Sequence of chain B:
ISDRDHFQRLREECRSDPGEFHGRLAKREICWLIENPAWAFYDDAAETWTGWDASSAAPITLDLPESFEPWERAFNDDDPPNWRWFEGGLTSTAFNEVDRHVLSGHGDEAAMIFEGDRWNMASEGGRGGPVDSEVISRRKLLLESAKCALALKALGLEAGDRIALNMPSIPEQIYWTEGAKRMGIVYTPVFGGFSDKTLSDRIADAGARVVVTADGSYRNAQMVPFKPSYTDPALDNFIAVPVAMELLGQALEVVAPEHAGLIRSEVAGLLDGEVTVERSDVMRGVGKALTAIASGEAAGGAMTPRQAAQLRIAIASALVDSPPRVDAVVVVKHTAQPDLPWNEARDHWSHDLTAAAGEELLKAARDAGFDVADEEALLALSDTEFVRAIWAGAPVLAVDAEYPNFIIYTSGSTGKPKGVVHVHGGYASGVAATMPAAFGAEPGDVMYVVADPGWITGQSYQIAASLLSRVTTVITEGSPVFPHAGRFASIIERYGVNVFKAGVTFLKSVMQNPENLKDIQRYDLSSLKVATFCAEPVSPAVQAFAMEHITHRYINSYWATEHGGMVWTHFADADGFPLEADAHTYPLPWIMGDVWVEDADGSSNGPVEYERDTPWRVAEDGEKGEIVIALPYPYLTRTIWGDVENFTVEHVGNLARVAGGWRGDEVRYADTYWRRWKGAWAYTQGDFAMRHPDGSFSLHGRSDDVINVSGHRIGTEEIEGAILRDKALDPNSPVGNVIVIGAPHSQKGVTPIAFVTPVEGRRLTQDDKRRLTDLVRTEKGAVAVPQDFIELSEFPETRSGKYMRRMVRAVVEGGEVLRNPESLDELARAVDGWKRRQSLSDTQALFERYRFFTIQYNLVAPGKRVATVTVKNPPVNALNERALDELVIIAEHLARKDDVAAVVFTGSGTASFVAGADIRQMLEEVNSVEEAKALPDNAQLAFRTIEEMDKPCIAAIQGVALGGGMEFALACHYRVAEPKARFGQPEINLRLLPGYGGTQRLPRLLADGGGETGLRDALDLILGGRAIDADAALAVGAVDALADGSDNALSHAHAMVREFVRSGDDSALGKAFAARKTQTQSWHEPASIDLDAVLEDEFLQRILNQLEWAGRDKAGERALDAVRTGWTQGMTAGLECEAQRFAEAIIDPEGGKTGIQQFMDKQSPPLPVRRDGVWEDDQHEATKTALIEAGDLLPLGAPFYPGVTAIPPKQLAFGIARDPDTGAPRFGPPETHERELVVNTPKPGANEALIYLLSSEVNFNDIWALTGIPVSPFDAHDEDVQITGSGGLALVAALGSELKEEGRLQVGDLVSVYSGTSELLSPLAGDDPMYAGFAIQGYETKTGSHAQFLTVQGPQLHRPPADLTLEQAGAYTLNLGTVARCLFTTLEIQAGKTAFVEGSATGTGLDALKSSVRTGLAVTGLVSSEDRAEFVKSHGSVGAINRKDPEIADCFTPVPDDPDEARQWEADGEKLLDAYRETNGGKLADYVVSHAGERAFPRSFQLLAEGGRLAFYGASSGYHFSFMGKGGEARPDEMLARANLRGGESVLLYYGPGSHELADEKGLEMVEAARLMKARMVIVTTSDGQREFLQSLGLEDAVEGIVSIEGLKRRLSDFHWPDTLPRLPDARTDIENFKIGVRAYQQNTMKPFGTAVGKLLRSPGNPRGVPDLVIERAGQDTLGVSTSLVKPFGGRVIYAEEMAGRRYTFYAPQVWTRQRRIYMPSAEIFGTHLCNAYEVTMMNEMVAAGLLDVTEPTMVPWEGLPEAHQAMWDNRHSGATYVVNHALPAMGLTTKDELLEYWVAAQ

Contacts between the two chains:
Residue K1340 in chain A contacts residue D1087 in chain B (closest heavy-atom distance 2.8 Å).
Residue Y1241 in chain A is in contact with residue N898 in chain B (closest heavy-atom distance 3.2 Å).
Residue T950 in chain A interacts with residue L1345 in chain B (closest heavy-atom distance 3.4 Å).
Residue D1367 in chain A interacts with residue Y1774 in chain B (closest heavy-atom distance 3.5 Å).
Residue G1085 in chain A is in contact with residue K1340 in chain B (closest heavy-atom distance 3.4 Å).
Residue Q801 in chain A is in contact with residue D1403 in chain B (closest heavy-atom distance 3.1 Å).
Residue Y1774 in chain A interacts with residue D1367 in chain B (closest heavy-atom distance 3.6 Å).
Residue E1342 in chain A interacts with residue E1359 in chain B (closest heavy-atom distance 3.4 Å).
Residue G1085 in chain A is in contact with residue S1337 in chain B (closest heavy-atom distance 3.4 Å).
Residue G1366 in chain A interacts with residue P1369 in chain B (closest heavy-atom distance 3.5 Å).
Residue Q1346 in chain A is in contact with residue G949 in chain B (closest heavy-atom distance 2.7 Å).
Residue K1340 in chain A is in contact with residue A1083 in chain B (closest heavy-atom distance 3.0 Å).
Residue S1337 in chain A interacts with residue G1085 in chain B (closest heavy-atom distance 3.5 Å).
Residue G1343 in chain A contacts residue T950 in chain B (closest heavy-atom distance 2.8 Å).
Residue E1837 in chain A is in contact with residue R889 in chain B (closest heavy-atom distance 2.5 Å).
Residue P1369 in chain A is in contact with residue G1366 in chain B (closest heavy-atom distance 3.6 Å).
Residue R889 in chain A contacts residue E1837 in chain B (closest heavy-atom distance 3.2 Å).
Residue P1700 in chain A is in contact with residue A1784 in chain B (closest heavy-atom distance 3.5 Å).
Residue D1087 in chain A contacts residue K1340 in chain B (closest heavy-atom distance 2.3 Å).
Residue K1020 in chain A contacts residue E1341 in chain B (closest heavy-atom distance 3.5 Å).
Residue L1345 in chain A is in contact with residue T950 in chain B (closest heavy-atom distance 3.5 Å).
Residue P1395 in chain A interacts with residue L1361 in chain B (closest heavy-atom distance 3.4 Å).
Residue R805 in chain A contacts residue D1403 in chain B (closest heavy-atom distance 2.9 Å).
Residue R1098 in chain A contacts residue A1246 in chain B (closest heavy-atom distance 3.5 Å).
Residue G1243 in chain A interacts with residue S1091 in chain B (closest heavy-atom distance 3.2 Å).
Residue E1837 in chain A is in contact with residue Q884 in chain B (closest heavy-atom distance 3.5 Å).
Residue D1833 in chain A interacts with residue R889 in chain B (closest heavy-atom distance 3.0 Å).
Residue V1244 in chain A contacts residue R1098 in chain B (closest heavy-atom distance 3.4 Å).
Residue G949 in chain A contacts residue Q1346 in chain B (closest heavy-atom distance 2.7 Å).
Residue A1083 in chain A is in contact with residue K1340 in chain B (closest heavy-atom distance 3.3 Å).
Residue P1363 in chain A contacts residue Y1774 in chain B (closest heavy-atom distance 3.3 Å).
Residue K1340 in chain A interacts with residue K1020 in chain B (closest heavy-atom distance 2.6 Å).
Residue N898 in chain A interacts with residue Y1241 in chain B (closest heavy-atom distance 3.5 Å).
Residue R1098 in chain A interacts with residue V1244 in chain B (closest heavy-atom distance 2.8 Å).
Residue S1091 in chain A contacts residue G1243 in chain B (closest heavy-atom distance 3.3 Å).
Residue L1361 in chain A interacts with residue N1287 in chain B (closest heavy-atom distance 3.1 Å).
Residue L886 in chain A contacts residue L1836 in chain B (closest heavy-atom distance 3.6 Å).
Residue E1342 in chain A contacts residue L1361 in chain B (closest heavy-atom distance 3.5 Å).
Residue K1340 in chain A contacts residue E1018 in chain B (closest heavy-atom distance 2.7 Å).
Residue P1363 in chain A is in contact with residue R1344 in chain B (closest heavy-atom distance 3.4 Å).
Residue D1403 in chain A contacts residue Q801 in chain B (closest heavy-atom distance 3.1 Å).
Residue S1362 in chain A contacts residue E1342 in chain B (closest heavy-atom distance 3.5 Å).
Residue E1338 in chain A contacts residue N1287 in chain B (closest heavy-atom distance 3.6 Å).
Residue E1341 in chain A contacts residue K1020 in chain B (closest heavy-atom distance 3.4 Å).
Residue N1287 in chain A is in contact with residue L1361 in chain B (closest heavy-atom distance 3.4 Å).
Residue K1020 in chain A is in contact with residue K1340 in chain B (closest heavy-atom distance 3.3 Å).
Residue L1836 in chain A contacts residue L886 in chain B (closest heavy-atom distance 3.5 Å).
Residue S1086 in chain A interacts with residue L1335 in chain B (closest heavy-atom distance 3.2 Å).
Residue D1403 in chain A interacts with residue R805 in chain B (closest heavy-atom distance 2.5 Å).
Residue K1340 in chain A interacts with residue G1085 in chain B (closest heavy-atom distance 3.2 Å).
Residue R889 in chain A is in contact with residue D1833 in chain B (closest heavy-atom distance 2.9 Å).
Residue T950 in chain A is in contact with residue G1343 in chain B (closest heavy-atom distance 2.8 Å).
Residue E1018 in chain A contacts residue K1340 in chain B (closest heavy-atom distance 2.9 Å).
Residue N1287 in chain A interacts with residue N1287 in chain B (closest heavy-atom distance 2.8 Å).
Residue G1243 in chain A interacts with residue H1094 in chain B (closest heavy-atom distance 3.2 Å).
Residue L880 in chain A interacts with residue Y1838 in chain B (closest heavy-atom distance 3.2 Å).
Residue G1243 in chain A contacts residue L1090 in chain B (closest heavy-atom distance 3.5 Å).
Residue H1094 in chain A is in contact with residue G1243 in chain B (closest heavy-atom distance 3.0 Å).
Residue Y1774 in chain A interacts with residue P1363 in chain B (closest heavy-atom distance 3.2 Å).
Residue L1335 in chain A interacts with residue S1086 in chain B (closest heavy-atom distance 3.3 Å).

This data describes a binding interaction between two proteins.

Sequence of chain A:
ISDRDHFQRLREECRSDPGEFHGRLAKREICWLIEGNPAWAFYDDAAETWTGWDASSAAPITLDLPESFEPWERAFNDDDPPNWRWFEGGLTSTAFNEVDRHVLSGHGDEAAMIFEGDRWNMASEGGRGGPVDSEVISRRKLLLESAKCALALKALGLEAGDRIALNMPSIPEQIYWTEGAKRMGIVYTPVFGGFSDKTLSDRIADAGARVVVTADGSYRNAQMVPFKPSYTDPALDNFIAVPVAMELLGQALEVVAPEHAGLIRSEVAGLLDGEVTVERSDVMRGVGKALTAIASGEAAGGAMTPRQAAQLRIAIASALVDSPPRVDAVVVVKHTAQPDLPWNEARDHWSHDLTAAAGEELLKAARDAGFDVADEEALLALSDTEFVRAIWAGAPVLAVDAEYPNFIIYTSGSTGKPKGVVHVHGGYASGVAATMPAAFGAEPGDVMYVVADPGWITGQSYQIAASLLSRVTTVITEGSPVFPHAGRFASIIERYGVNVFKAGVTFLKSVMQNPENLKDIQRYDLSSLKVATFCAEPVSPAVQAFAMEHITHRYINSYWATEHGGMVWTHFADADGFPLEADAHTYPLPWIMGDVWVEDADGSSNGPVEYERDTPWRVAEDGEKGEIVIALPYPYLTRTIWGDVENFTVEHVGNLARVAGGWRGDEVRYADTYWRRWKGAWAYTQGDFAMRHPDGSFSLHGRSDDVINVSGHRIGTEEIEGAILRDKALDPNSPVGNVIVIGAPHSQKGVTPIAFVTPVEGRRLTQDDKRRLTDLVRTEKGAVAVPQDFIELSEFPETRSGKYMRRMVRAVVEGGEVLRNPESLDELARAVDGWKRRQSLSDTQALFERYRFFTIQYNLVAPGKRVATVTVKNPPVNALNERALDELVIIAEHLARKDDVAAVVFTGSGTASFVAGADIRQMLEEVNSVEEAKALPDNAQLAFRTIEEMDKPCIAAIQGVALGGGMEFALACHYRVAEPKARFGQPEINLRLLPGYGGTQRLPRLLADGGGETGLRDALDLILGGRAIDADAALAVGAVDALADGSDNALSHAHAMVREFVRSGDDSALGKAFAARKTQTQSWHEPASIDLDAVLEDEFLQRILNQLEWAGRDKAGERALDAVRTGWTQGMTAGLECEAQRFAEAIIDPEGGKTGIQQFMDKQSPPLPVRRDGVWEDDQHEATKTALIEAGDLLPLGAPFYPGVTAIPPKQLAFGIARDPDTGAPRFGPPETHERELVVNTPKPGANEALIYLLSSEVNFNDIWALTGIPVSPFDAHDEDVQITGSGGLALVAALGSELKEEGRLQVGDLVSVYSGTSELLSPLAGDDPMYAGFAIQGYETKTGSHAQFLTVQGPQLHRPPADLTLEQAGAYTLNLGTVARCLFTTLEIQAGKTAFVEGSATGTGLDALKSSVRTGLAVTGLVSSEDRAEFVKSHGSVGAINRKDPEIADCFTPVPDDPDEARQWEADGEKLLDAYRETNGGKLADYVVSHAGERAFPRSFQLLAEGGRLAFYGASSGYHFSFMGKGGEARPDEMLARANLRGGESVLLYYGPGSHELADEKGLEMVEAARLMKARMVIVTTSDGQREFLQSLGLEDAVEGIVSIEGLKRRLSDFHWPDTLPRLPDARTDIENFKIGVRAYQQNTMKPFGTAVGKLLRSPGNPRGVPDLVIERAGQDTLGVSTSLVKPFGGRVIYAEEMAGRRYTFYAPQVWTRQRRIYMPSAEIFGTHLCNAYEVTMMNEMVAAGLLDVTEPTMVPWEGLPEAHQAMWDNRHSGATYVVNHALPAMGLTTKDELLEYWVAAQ